Sequence of chain B:
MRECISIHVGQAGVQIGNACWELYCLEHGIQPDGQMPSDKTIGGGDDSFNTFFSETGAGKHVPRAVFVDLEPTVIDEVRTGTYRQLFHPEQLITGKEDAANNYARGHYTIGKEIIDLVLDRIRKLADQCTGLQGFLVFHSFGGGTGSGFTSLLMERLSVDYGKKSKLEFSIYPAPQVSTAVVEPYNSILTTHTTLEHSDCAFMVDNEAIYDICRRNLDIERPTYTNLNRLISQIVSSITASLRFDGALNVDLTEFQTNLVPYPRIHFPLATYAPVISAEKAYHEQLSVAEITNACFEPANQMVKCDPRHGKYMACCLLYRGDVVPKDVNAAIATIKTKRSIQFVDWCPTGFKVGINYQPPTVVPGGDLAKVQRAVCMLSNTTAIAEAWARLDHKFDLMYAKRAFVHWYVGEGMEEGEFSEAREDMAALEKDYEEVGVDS

Residue-level contacts at the interface:
Residue E155 in chain B contacts residue R91 in chain A (closest heavy-atom distance 3.2 Å).
Residue G412 in chain B contacts residue Y99 in chain A (closest heavy-atom distance 3.6 Å).
Residue G410 in chain B contacts residue H102 in chain A (closest heavy-atom distance 3.8 Å).
Residue E155 in chain B is in contact with residue W88 in chain A (closest heavy-atom distance 2.8 Å).
Residue E414 in chain B contacts residue H98 in chain A (closest heavy-atom distance 3.9 Å).
Residue E411 in chain B is in contact with residue Y99 in chain A (closest heavy-atom distance 3.5 Å).
Residue G412 in chain B contacts residue A95 in chain A (closest heavy-atom distance 3.9 Å).
Residue V409 in chain B is in contact with residue H98 in chain A (closest heavy-atom distance 4.5 Å).
Residue M413 in chain B is in contact with residue H98 in chain A (closest heavy-atom distance 4.4 Å).
Residue G410 in chain B is in contact with residue Y99 in chain A (closest heavy-atom distance 4.0 Å).
Residue G412 in chain B interacts with residue H98 in chain A (closest heavy-atom distance 3.8 Å).
Residue Y108 in chain B contacts residue A95 in chain A (closest heavy-atom distance 3.5 Å).
Residue Y108 in chain B interacts with residue E92 in chain A (closest heavy-atom distance 4.7 Å).
Residue T109 in chain B is in contact with residue Y99 in chain A (closest heavy-atom distance 4.5 Å).
Residue R156 in chain B contacts residue W88 in chain A (closest heavy-atom distance 3.7 Å).
Residue V409 in chain B contacts residue H102 in chain A (closest heavy-atom distance 4.6 Å).

Sequence of chain A:
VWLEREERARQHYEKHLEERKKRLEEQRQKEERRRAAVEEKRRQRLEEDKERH

These two protein chains interact to form a complex.